Interface contacts:
Residue V89 in the second protein contacts residue R74 in the first protein (closest heavy-atom distance 3.5 Å).
Residue R67 in the second protein contacts residue P93 in the first protein (closest heavy-atom distance 4.3 Å).
Residue P49 in the second protein is in contact with residue S64 in the first protein (closest heavy-atom distance 3.5 Å).
Residue P93 in the second protein contacts residue K66 in the first protein (closest heavy-atom distance 3.4 Å).
Residue F88 in the second protein contacts residue R74 in the first protein (closest heavy-atom distance 2.9 Å).
Residue H65 in the second protein is in contact with residue E50 in the first protein (closest heavy-atom distance 3.9 Å).
Residue S85 in the second protein interacts with residue S82 in the first protein (closest heavy-atom distance 3.8 Å).
Residue I60 in the second protein is in contact with residue F88 in the first protein (closest heavy-atom distance 4.0 Å).
Residue L75 in the second protein is in contact with residue V89 in the first protein (closest heavy-atom distance 3.7 Å).
Residue S85 in the second protein interacts with residue V81 in the first protein (closest heavy-atom distance 3.6 Å).
Residue R74 in the second protein interacts with residue K92 in the first protein (closest heavy-atom distance 3.7 Å).
Residue S64 in the second protein is in contact with residue P93 in the first protein (closest heavy-atom distance 3.6 Å).
Residue S53 in the second protein interacts with residue H65 in the first protein (closest heavy-atom distance 4.3 Å).
Residue S85 in the second protein is in contact with residue T78 in the first protein (closest heavy-atom distance 3.3 Å).
Residue T78 in the second protein interacts with residue S85 in the first protein (closest heavy-atom distance 3.3 Å).
Residue R74 in the second protein is in contact with residue F88 in the first protein (closest heavy-atom distance 3.0 Å).
Residue V81 in the second protein is in contact with residue S85 in the first protein (closest heavy-atom distance 3.7 Å).
Residue S82 in the second protein contacts residue S85 in the first protein (closest heavy-atom distance 3.6 Å).
Residue P93 in the second protein contacts residue R74 in the first protein (closest heavy-atom distance 4.0 Å).
Residue T78 in the second protein contacts residue E86 in the first protein (closest heavy-atom distance 3.6 Å).
Residue S82 in the second protein contacts residue S82 in the first protein (closest heavy-atom distance 3.0 Å).
Residue L63 in the second protein interacts with residue F88 in the first protein (closest heavy-atom distance 3.8 Å).
Residue T78 in the second protein interacts with residue F88 in the first protein (closest heavy-atom distance 3.7 Å).
Residue I60 in the second protein is in contact with residue I60 in the first protein (closest heavy-atom distance 3.5 Å).
Residue V89 in the second protein interacts with residue T78 in the first protein (closest heavy-atom distance 3.6 Å).
Residue R74 in the second protein contacts residue V89 in the first protein (closest heavy-atom distance 3.3 Å).
Residue E86 in the second protein is in contact with residue S82 in the first protein (closest heavy-atom distance 4.3 Å).
Residue R74 in the second protein interacts with residue P93 in the first protein (closest heavy-atom distance 4.0 Å).
Residue S53 in the second protein contacts residue I60 in the first protein (closest heavy-atom distance 3.8 Å).
Residue E50 in the second protein contacts residue H65 in the first protein (closest heavy-atom distance 3.1 Å).
Residue L56 in the second protein is in contact with residue I60 in the first protein (closest heavy-atom distance 4.4 Å).
Residue S64 in the second protein contacts residue S53 in the first protein (closest heavy-atom distance 3.7 Å).
Residue E50 in the second protein contacts residue S64 in the first protein (closest heavy-atom distance 4.6 Å).
Residue F88 in the second protein contacts residue I60 in the first protein (closest heavy-atom distance 4.1 Å).
Residue P93 in the second protein interacts with residue H65 in the first protein (closest heavy-atom distance 3.9 Å).
Residue P93 in the second protein is in contact with residue S64 in the first protein (closest heavy-atom distance 3.6 Å).
Residue V89 in the second protein is in contact with residue L75 in the first protein (closest heavy-atom distance 4.0 Å).
Residue H65 in the second protein interacts with residue S53 in the first protein (closest heavy-atom distance 4.5 Å).
Residue T78 in the second protein is in contact with residue V89 in the first protein (closest heavy-atom distance 3.8 Å).
Residue F88 in the second protein interacts with residue T78 in the first protein (closest heavy-atom distance 3.7 Å).
Residue P93 in the second protein interacts with residue L63 in the first protein (closest heavy-atom distance 3.4 Å).
Residue L63 in the second protein interacts with residue P93 in the first protein (closest heavy-atom distance 3.5 Å).
Residue E86 in the second protein interacts with residue T78 in the first protein (closest heavy-atom distance 3.7 Å).
Residue S53 in the second protein is in contact with residue S64 in the first protein (closest heavy-atom distance 3.6 Å).
Residue S64 in the second protein is in contact with residue F88 in the first protein (closest heavy-atom distance 3.7 Å).
Residue L91 in the second protein interacts with residue R74 in the first protein (closest heavy-atom distance 3.0 Å).
Residue K57 in the second protein interacts with residue K57 in the first protein (closest heavy-atom distance 4.4 Å).
Residue L91 in the second protein is in contact with residue L63 in the first protein (closest heavy-atom distance 4.2 Å).
Residue F88 in the second protein interacts with residue L63 in the first protein (closest heavy-atom distance 3.8 Å).
Residue I60 in the second protein interacts with residue L56 in the first protein (closest heavy-atom distance 4.3 Å).
Residue K92 in the second protein interacts with residue R74 in the first protein (closest heavy-atom distance 3.5 Å).
Residue H65 in the second protein interacts with residue P93 in the first protein (closest heavy-atom distance 3.8 Å).
Residue S64 in the second protein is in contact with residue P49 in the first protein (closest heavy-atom distance 3.7 Å).
Residue P93 in the second protein is in contact with residue R67 in the first protein (closest heavy-atom distance 4.3 Å).
Residue S64 in the second protein contacts residue E50 in the first protein (closest heavy-atom distance 4.4 Å).
Residue L63 in the second protein contacts residue L91 in the first protein (closest heavy-atom distance 4.2 Å).
Residue R74 in the second protein contacts residue L91 in the first protein (closest heavy-atom distance 3.2 Å).
Residue F88 in the second protein contacts residue S64 in the first protein (closest heavy-atom distance 3.7 Å).
Residue I60 in the second protein contacts residue S53 in the first protein (closest heavy-atom distance 3.8 Å).
Residue K66 in the second protein contacts residue P93 in the first protein (closest heavy-atom distance 3.8 Å).

Sequence of the first protein:
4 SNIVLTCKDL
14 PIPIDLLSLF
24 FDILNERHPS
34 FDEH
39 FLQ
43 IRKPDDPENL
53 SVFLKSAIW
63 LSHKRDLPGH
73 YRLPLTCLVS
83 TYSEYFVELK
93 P

The following describes two proteins that form a bound complex.

Sequence of the second protein:
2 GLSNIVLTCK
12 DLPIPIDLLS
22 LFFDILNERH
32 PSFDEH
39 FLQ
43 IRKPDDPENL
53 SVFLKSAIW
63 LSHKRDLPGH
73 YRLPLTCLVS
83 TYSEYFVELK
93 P